Sequence of protein 1:
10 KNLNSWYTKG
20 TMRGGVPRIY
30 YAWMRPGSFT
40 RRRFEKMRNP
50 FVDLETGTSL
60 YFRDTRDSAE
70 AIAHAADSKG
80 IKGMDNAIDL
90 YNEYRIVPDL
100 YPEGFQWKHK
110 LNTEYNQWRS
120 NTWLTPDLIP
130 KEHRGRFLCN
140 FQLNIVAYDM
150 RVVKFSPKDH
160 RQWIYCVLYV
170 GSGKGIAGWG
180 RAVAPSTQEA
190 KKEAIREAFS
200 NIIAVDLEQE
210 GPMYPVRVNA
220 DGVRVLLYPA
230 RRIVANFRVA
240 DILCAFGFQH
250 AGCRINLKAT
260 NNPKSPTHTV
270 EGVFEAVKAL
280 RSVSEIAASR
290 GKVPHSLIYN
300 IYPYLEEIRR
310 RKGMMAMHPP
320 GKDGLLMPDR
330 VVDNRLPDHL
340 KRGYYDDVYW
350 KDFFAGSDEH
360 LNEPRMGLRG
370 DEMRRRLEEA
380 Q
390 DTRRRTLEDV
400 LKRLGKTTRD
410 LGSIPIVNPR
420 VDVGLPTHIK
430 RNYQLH

The following describes two proteins that form a bound complex.

Sequence of protein 2:
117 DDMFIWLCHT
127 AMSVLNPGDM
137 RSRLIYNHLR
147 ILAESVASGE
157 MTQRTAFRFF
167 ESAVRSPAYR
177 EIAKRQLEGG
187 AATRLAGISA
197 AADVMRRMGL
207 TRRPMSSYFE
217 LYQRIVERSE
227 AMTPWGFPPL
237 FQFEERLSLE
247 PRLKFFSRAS

Contacts between the two chains:
Residue R135 in protein 1 interacts with residue E156 in protein 2 (closest heavy-atom distance 2.5 Å).
Residue L53 in protein 1 contacts residue R139 in protein 2 (closest heavy-atom distance 4.1 Å).
Residue K130 in protein 1 is in contact with residue S154 in protein 2 (closest heavy-atom distance 4.1 Å).
Residue K130 in protein 1 interacts with residue G155 in protein 2 (closest heavy-atom distance 4.0 Å).
Residue E131 in protein 1 is in contact with residue E156 in protein 2 (closest heavy-atom distance 3.9 Å).
Residue L53 in protein 1 is in contact with residue L140 in protein 2 (closest heavy-atom distance 4.0 Å).
Residue E131 in protein 1 is in contact with residue G155 in protein 2 (closest heavy-atom distance 3.6 Å).